Sequence of the first protein:
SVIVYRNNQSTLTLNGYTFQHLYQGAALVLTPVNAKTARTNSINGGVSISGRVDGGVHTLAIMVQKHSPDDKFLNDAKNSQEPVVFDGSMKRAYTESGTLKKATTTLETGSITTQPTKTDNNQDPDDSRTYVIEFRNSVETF

Residue-level contacts at the interface:
Residue N187 in the second protein contacts residue T41 in the first protein (closest heavy-atom distance 3.8 Å).
Residue R185 in the second protein interacts with residue I44 in the first protein (closest heavy-atom distance 3.6 Å).
Residue D186 in the second protein contacts residue I44 in the first protein (closest heavy-atom distance 3.0 Å).
Residue N187 in the second protein contacts residue N42 in the first protein (closest heavy-atom distance 2.3 Å).
Residue N187 in the second protein is in contact with residue S43 in the first protein (closest heavy-atom distance 4.5 Å).
Residue N187 in the second protein is in contact with residue I44 in the first protein (closest heavy-atom distance 3.4 Å).

This data describes a binding interaction between two proteins.

Sequence of the second protein:
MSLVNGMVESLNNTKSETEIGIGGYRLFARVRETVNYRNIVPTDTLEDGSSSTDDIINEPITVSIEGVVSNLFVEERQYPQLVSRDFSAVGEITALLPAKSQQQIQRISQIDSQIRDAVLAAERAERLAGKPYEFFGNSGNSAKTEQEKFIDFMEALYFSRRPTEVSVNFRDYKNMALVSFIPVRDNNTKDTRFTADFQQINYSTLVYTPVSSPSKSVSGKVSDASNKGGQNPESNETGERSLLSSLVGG